Sequence of chain B:
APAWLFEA

This data describes a binding interaction between two proteins.

Sequence of chain A:
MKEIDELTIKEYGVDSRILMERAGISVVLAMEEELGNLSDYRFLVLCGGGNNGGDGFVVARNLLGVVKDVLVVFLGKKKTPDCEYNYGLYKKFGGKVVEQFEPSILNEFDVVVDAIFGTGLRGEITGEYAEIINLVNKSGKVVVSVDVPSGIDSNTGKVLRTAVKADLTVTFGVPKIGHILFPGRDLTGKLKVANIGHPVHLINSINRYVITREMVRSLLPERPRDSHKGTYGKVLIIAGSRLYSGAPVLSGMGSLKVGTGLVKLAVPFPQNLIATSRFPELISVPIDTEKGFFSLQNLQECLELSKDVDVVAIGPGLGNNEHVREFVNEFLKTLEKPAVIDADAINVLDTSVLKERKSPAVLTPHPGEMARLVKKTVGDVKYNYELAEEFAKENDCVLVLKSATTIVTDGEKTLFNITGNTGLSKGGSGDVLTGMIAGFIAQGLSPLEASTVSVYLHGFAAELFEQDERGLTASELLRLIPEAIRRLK

Contacts between the two chains:
Residue P187 in chain A contacts residue E7 in chain B (closest heavy-atom distance 4.5 Å).
Residue N207 in chain A is in contact with residue W4 in chain B (closest heavy-atom distance 3.1 Å).
Residue L41 in chain A contacts residue F6 in chain B (closest heavy-atom distance 4.2 Å).
Residue A42 in chain A interacts with residue F6 in chain B (closest heavy-atom distance 3.6 Å).
Residue S38 in chain A is in contact with residue F6 in chain B (closest heavy-atom distance 3.4 Å).
Residue A206 in chain A interacts with residue L5 in chain B (closest heavy-atom distance 3.2 Å).
Residue K204 in chain A contacts residue E7 in chain B (closest heavy-atom distance 3.8 Å).
Residue V205 in chain A interacts with residue L5 in chain B (closest heavy-atom distance 3.5 Å).
Residue R34 in chain A is in contact with residue W4 in chain B (closest heavy-atom distance 3.4 Å).
Residue E45 in chain A contacts residue F6 in chain B (closest heavy-atom distance 3.6 Å).
Residue K204 in chain A interacts with residue F6 in chain B (closest heavy-atom distance 4.1 Å).
Residue N207 in chain A is in contact with residue L5 in chain B (closest heavy-atom distance 2.8 Å).
Residue V182 in chain A contacts residue F6 in chain B (closest heavy-atom distance 4.4 Å).
Residue L203 in chain A interacts with residue A8 in chain B (closest heavy-atom distance 4.0 Å).
Residue V205 in chain A is in contact with residue F6 in chain B (closest heavy-atom distance 3.3 Å).
Residue A206 in chain A is in contact with residue F6 in chain B (closest heavy-atom distance 3.8 Å).
Residue L203 in chain A interacts with residue E7 in chain B (closest heavy-atom distance 4.4 Å).
Residue L41 in chain A contacts residue L5 in chain B (closest heavy-atom distance 3.6 Å).
Residue V205 in chain A contacts residue E7 in chain B (closest heavy-atom distance 2.8 Å).
Residue S38 in chain A is in contact with residue L5 in chain B (closest heavy-atom distance 4.2 Å).